This data describes a binding interaction between two proteins.

Sequence of chain B:
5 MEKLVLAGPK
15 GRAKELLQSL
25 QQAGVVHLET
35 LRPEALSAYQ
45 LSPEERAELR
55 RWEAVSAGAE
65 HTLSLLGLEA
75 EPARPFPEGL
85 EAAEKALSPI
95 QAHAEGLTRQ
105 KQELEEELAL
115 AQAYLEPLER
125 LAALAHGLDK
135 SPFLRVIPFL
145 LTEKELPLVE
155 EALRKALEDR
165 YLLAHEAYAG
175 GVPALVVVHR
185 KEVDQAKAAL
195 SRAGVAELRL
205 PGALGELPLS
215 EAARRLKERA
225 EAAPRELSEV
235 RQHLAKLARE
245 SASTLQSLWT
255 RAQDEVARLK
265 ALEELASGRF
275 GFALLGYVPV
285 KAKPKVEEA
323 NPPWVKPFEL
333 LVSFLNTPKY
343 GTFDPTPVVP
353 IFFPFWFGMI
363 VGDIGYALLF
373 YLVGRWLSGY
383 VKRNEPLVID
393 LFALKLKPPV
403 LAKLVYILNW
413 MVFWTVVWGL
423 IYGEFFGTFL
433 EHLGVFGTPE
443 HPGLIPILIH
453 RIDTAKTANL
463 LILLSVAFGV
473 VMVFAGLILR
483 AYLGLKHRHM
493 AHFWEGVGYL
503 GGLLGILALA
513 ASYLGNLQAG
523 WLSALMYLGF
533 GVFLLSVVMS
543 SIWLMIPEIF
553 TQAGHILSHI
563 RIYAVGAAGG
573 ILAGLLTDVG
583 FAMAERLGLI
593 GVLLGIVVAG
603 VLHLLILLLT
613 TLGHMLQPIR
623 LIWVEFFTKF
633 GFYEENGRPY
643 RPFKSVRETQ

Sequence of chain A:
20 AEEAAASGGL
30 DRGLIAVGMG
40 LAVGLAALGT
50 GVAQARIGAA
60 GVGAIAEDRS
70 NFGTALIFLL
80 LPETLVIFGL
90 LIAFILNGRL

Residue-level contacts at the interface:
Residue M585 in chain B contacts residue R98 in chain A (closest heavy-atom distance 4.4 Å).
Residue R588 in chain B contacts residue E22 in chain A (closest heavy-atom distance 4.5 Å).
Residue R588 in chain B contacts residue A23 in chain A (closest heavy-atom distance 4.8 Å).
Residue L450 in chain B is in contact with residue R98 in chain A (closest heavy-atom distance 4.6 Å).
Residue L589 in chain B contacts residue L99 in chain A (closest heavy-atom distance 4.9 Å).
Residue R588 in chain B is in contact with residue L99 in chain A (closest heavy-atom distance 3.9 Å).